Residue-level contacts at the interface:
Residue L124 in the second protein is in contact with residue R64 in the first protein (closest heavy-atom distance 4.2 Å).
Residue G88 in the second protein is in contact with residue P69 in the first protein (closest heavy-atom distance 3.4 Å).
Residue W86 in the second protein is in contact with residue R64 in the first protein (closest heavy-atom distance 3.9 Å).
Residue L87 in the second protein contacts residue A63 in the first protein (closest heavy-atom distance 4.6 Å).
Residue Y89 in the second protein is in contact with residue Y70 in the first protein (closest heavy-atom distance 3.2 Å).
Residue G88 in the second protein interacts with residue Y70 in the first protein (closest heavy-atom distance 4.8 Å).
Residue W86 in the second protein is in contact with residue I60 in the first protein (closest heavy-atom distance 3.7 Å).
Residue L87 in the second protein is in contact with residue I68 in the first protein (closest heavy-atom distance 4.5 Å).
Residue L87 in the second protein is in contact with residue Y70 in the first protein (closest heavy-atom distance 3.5 Å).
Residue Y89 in the second protein contacts residue P72 in the first protein (closest heavy-atom distance 4.2 Å).
Residue L87 in the second protein is in contact with residue P69 in the first protein (closest heavy-atom distance 4.4 Å).
Residue Y89 in the second protein interacts with residue P69 in the first protein (closest heavy-atom distance 3.7 Å).
Residue G88 in the second protein is in contact with residue I68 in the first protein (closest heavy-atom distance 4.5 Å).

Sequence of the second protein:
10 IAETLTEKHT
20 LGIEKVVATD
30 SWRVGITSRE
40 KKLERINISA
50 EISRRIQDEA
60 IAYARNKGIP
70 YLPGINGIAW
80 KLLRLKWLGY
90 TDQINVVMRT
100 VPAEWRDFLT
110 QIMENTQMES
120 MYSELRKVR

Sequence of the first protein:
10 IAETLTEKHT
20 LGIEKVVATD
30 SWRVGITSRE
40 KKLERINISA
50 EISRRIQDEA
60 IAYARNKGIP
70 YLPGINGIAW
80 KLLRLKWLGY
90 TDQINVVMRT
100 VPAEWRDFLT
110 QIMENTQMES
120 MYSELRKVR

These two protein chains interact to form a complex.